Sequence of the first protein:
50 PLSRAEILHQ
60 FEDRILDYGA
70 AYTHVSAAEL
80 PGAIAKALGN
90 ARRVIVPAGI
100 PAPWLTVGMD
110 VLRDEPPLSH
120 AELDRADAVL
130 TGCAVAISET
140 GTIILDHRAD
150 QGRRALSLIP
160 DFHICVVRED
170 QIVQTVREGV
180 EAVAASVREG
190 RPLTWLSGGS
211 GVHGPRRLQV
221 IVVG

Sequence of the second protein:
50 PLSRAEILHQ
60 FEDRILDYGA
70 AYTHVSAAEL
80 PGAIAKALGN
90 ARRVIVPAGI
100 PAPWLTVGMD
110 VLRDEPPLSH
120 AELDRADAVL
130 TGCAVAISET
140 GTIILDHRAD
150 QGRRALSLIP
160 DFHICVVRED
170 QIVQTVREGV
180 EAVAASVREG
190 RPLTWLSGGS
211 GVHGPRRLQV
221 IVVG

Contacts between the two chains:
Residue H119 in the second protein interacts with residue I158 in the first protein (closest heavy-atom distance 3.5 Å).
Residue V186 in the second protein contacts residue T139 in the first protein (closest heavy-atom distance 3.7 Å).
Residue H119 in the second protein contacts residue H119 in the first protein (closest heavy-atom distance 3.6 Å).
Residue P215 in the second protein is in contact with residue R153 in the first protein (closest heavy-atom distance 4.0 Å).
Residue L157 in the second protein interacts with residue R153 in the first protein (closest heavy-atom distance 3.5 Å).
Residue G214 in the second protein contacts residue R153 in the first protein (closest heavy-atom distance 4.0 Å).
Residue I158 in the second protein interacts with residue H119 in the first protein (closest heavy-atom distance 3.5 Å).
Residue V186 in the second protein interacts with residue S196 in the first protein (closest heavy-atom distance 3.6 Å).
Residue L157 in the second protein contacts residue A154 in the first protein (closest heavy-atom distance 3.6 Å).
Residue T139 in the second protein is in contact with residue R187 in the first protein (closest heavy-atom distance 4.3 Å).
Residue R153 in the second protein is in contact with residue P215 in the first protein (closest heavy-atom distance 4.0 Å).
Residue L192 in the second protein interacts with residue T193 in the first protein (closest heavy-atom distance 3.4 Å).
Residue I158 in the second protein is in contact with residue I158 in the first protein (closest heavy-atom distance 4.3 Å).
Residue V186 in the second protein is in contact with residue G198 in the first protein (closest heavy-atom distance 3.4 Å).
Residue R153 in the second protein contacts residue G214 in the first protein (closest heavy-atom distance 4.0 Å).
Residue R153 in the second protein interacts with residue H213 in the first protein (closest heavy-atom distance 4.0 Å).
Residue L192 in the second protein interacts with residue L192 in the first protein (closest heavy-atom distance 3.8 Å).
Residue R153 in the second protein contacts residue L157 in the first protein (closest heavy-atom distance 3.5 Å).
Residue W194 in the second protein interacts with residue W194 in the first protein (closest heavy-atom distance 3.0 Å).
Residue R187 in the second protein interacts with residue S199 in the first protein (closest heavy-atom distance 2.9 Å).
Residue S156 in the second protein interacts with residue R153 in the first protein (closest heavy-atom distance 4.1 Å).
Residue R153 in the second protein contacts residue L195 in the first protein (closest heavy-atom distance 3.9 Å).
Residue H213 in the second protein is in contact with residue R152 in the first protein (closest heavy-atom distance 3.7 Å).
Residue G197 in the second protein is in contact with residue G189 in the first protein (closest heavy-atom distance 3.9 Å).
Residue W194 in the second protein interacts with residue P191 in the first protein (closest heavy-atom distance 3.3 Å).
Residue V186 in the second protein is in contact with residue T141 in the first protein (closest heavy-atom distance 3.5 Å).
Residue T141 in the second protein contacts residue V186 in the first protein (closest heavy-atom distance 3.5 Å).
Residue S196 in the second protein is in contact with residue V186 in the first protein (closest heavy-atom distance 3.6 Å).
Residue V179 in the second protein contacts residue V175 in the first protein (closest heavy-atom distance 3.3 Å).
Residue S196 in the second protein interacts with residue G189 in the first protein (closest heavy-atom distance 3.2 Å).
Residue G189 in the second protein contacts residue G197 in the first protein (closest heavy-atom distance 3.9 Å).
Residue H213 in the second protein contacts residue R153 in the first protein (closest heavy-atom distance 4.0 Å).
Residue T139 in the second protein contacts residue V186 in the first protein (closest heavy-atom distance 3.7 Å).
Residue V186 in the second protein interacts with residue W194 in the first protein (closest heavy-atom distance 4.0 Å).
Residue R152 in the second protein is in contact with residue V212 in the first protein (closest heavy-atom distance 3.1 Å).
Residue P191 in the second protein is in contact with residue W194 in the first protein (closest heavy-atom distance 3.3 Å).
Residue L192 in the second protein contacts residue W194 in the first protein (closest heavy-atom distance 2.8 Å).
Residue V212 in the second protein contacts residue P116 in the first protein (closest heavy-atom distance 4.1 Å).
Residue G198 in the second protein is in contact with residue R187 in the first protein (closest heavy-atom distance 3.2 Å).
Residue P116 in the second protein interacts with residue V212 in the first protein (closest heavy-atom distance 4.1 Å).
Residue R187 in the second protein contacts residue T139 in the first protein (closest heavy-atom distance 4.3 Å).
Residue V212 in the second protein is in contact with residue R152 in the first protein (closest heavy-atom distance 3.1 Å).
Residue V179 in the second protein contacts residue V179 in the first protein (closest heavy-atom distance 3.3 Å).
Residue W194 in the second protein contacts residue V186 in the first protein (closest heavy-atom distance 4.0 Å).
Residue R152 in the second protein contacts residue H213 in the first protein (closest heavy-atom distance 3.7 Å).
Residue S199 in the second protein interacts with residue R187 in the first protein (closest heavy-atom distance 2.9 Å).
Residue G189 in the second protein interacts with residue S196 in the first protein (closest heavy-atom distance 3.2 Å).
Residue W194 in the second protein is in contact with residue L192 in the first protein (closest heavy-atom distance 2.8 Å).
Residue T193 in the second protein interacts with residue L192 in the first protein (closest heavy-atom distance 3.4 Å).
Residue V175 in the second protein interacts with residue V179 in the first protein (closest heavy-atom distance 3.3 Å).
Residue T193 in the second protein contacts residue R153 in the first protein (closest heavy-atom distance 3.6 Å).
Residue R153 in the second protein is in contact with residue S156 in the first protein (closest heavy-atom distance 4.1 Å).
Residue L195 in the second protein contacts residue R153 in the first protein (closest heavy-atom distance 3.9 Å).
Residue G198 in the second protein contacts residue V186 in the first protein (closest heavy-atom distance 3.4 Å).
Residue R153 in the second protein contacts residue T193 in the first protein (closest heavy-atom distance 3.6 Å).
Residue G189 in the second protein is in contact with residue G198 in the first protein (closest heavy-atom distance 3.8 Å).
Residue A154 in the second protein contacts residue L157 in the first protein (closest heavy-atom distance 3.6 Å).
Residue G198 in the second protein interacts with residue G189 in the first protein (closest heavy-atom distance 3.8 Å).
Residue R187 in the second protein interacts with residue G198 in the first protein (closest heavy-atom distance 3.2 Å).
Residue L157 in the second protein is in contact with residue L157 in the first protein (closest heavy-atom distance 3.4 Å).

This data describes a binding interaction between two proteins.